Sequence of the second protein:
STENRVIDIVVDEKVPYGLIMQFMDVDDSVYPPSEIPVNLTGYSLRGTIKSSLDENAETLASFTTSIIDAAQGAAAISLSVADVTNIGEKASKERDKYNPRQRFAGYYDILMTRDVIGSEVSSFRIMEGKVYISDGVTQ

Sequence of the first protein:
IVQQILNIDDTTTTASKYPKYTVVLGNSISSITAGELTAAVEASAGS

Interface contacts:
Residue G19 in the second protein contacts residue D17 in the first protein (closest heavy-atom distance 2.9 Å).
Residue F24 in the second protein interacts with residue Q11 in the first protein (closest heavy-atom distance 3.8 Å).
Residue S2 in the second protein interacts with residue V31 in the first protein (closest heavy-atom distance 3.3 Å).
Residue L20 in the second protein is in contact with residue D17 in the first protein (closest heavy-atom distance 4.2 Å).
Residue M113 in the second protein contacts residue I36 in the first protein (closest heavy-atom distance 3.4 Å).
Residue D29 in the second protein interacts with residue I8 in the first protein (closest heavy-atom distance 3.4 Å).
Residue I8 in the second protein contacts residue T29 in the first protein (closest heavy-atom distance 4.0 Å).
Residue R115 in the second protein contacts residue I36 in the first protein (closest heavy-atom distance 2.3 Å).
Residue M128 in the second protein is in contact with residue N14 in the first protein (closest heavy-atom distance 3.7 Å).
Residue N5 in the second protein contacts residue V31 in the first protein (closest heavy-atom distance 3.3 Å).
Residue I21 in the second protein interacts with residue S23 in the first protein (closest heavy-atom distance 4.3 Å).
Residue I127 in the second protein is in contact with residue V30 in the first protein (closest heavy-atom distance 4.2 Å).
Residue R115 in the second protein interacts with residue I39 in the first protein (closest heavy-atom distance 3.6 Å).
Residue L20 in the second protein is in contact with residue D16 in the first protein (closest heavy-atom distance 3.8 Å).
Residue V27 in the second protein interacts with residue I8 in the first protein (closest heavy-atom distance 2.7 Å).
Residue D26 in the second protein contacts residue Q10 in the first protein (closest heavy-atom distance 4.3 Å).
Residue R115 in the second protein is in contact with residue T40 in the first protein (closest heavy-atom distance 4.1 Å).
Residue I8 in the second protein interacts with residue Y28 in the first protein (closest heavy-atom distance 3.8 Å).
Residue N5 in the second protein contacts residue T29 in the first protein (closest heavy-atom distance 4.1 Å).
Residue E4 in the second protein contacts residue V31 in the first protein (closest heavy-atom distance 3.2 Å).
Residue F24 in the second protein contacts residue I12 in the first protein (closest heavy-atom distance 3.3 Å).
Residue I21 in the second protein contacts residue N14 in the first protein (closest heavy-atom distance 3.3 Å).
Residue Y44 in the second protein is in contact with residue I36 in the first protein (closest heavy-atom distance 3.1 Å).
Residue I21 in the second protein interacts with residue L13 in the first protein (closest heavy-atom distance 4.0 Å).
Residue M22 in the second protein interacts with residue I12 in the first protein (closest heavy-atom distance 4.0 Å).
Residue R115 in the second protein contacts residue S37 in the first protein (closest heavy-atom distance 3.7 Å).
Residue N5 in the second protein contacts residue V30 in the first protein (closest heavy-atom distance 3.3 Å).
Residue Q23 in the second protein is in contact with residue I12 in the first protein (closest heavy-atom distance 3.4 Å).
Residue M22 in the second protein interacts with residue L13 in the first protein (closest heavy-atom distance 3.0 Å).
Residue I118 in the second protein contacts residue A46 in the first protein (closest heavy-atom distance 4.2 Å).
Residue L20 in the second protein interacts with residue I15 in the first protein (closest heavy-atom distance 3.0 Å).
Residue Q23 in the second protein contacts residue Q11 in the first protein (closest heavy-atom distance 3.7 Å).
Residue R115 in the second protein interacts with residue S38 in the first protein (closest heavy-atom distance 2.5 Å).
Residue I8 in the second protein interacts with residue N14 in the first protein (closest heavy-atom distance 3.9 Å).
Residue M25 in the second protein contacts residue Q11 in the first protein (closest heavy-atom distance 2.8 Å).
Residue E121 in the second protein is in contact with residue T45 in the first protein (closest heavy-atom distance 4.4 Å).
Residue E4 in the second protein contacts residue G33 in the first protein (closest heavy-atom distance 4.0 Å).
Residue R6 in the second protein is in contact with residue L32 in the first protein (closest heavy-atom distance 4.2 Å).
Residue M128 in the second protein contacts residue V30 in the first protein (closest heavy-atom distance 3.9 Å).
Residue M25 in the second protein interacts with residue L13 in the first protein (closest heavy-atom distance 4.1 Å).
Residue Y18 in the second protein contacts residue D16 in the first protein (closest heavy-atom distance 3.3 Å).
Residue D26 in the second protein contacts residue S35 in the first protein (closest heavy-atom distance 3.2 Å).
Residue D28 in the second protein is in contact with residue I8 in the first protein (closest heavy-atom distance 2.9 Å).
Residue V39 in the second protein interacts with residue I36 in the first protein (closest heavy-atom distance 4.2 Å).
Residue I127 in the second protein is in contact with residue L32 in the first protein (closest heavy-atom distance 4.4 Å).
Residue D26 in the second protein is in contact with residue I8 in the first protein (closest heavy-atom distance 2.9 Å).
Residue Q23 in the second protein interacts with residue L13 in the first protein (closest heavy-atom distance 2.8 Å).
Residue L20 in the second protein interacts with residue N14 in the first protein (closest heavy-atom distance 4.0 Å).
Residue M25 in the second protein interacts with residue Q10 in the first protein (closest heavy-atom distance 3.5 Å).
Residue E36 in the second protein interacts with residue Q11 in the first protein (closest heavy-atom distance 2.9 Å).
Residue F24 in the second protein contacts residue Q10 in the first protein (closest heavy-atom distance 3.9 Å).
Residue M22 in the second protein interacts with residue N14 in the first protein (closest heavy-atom distance 4.0 Å).
Residue F125 in the second protein contacts residue I36 in the first protein (closest heavy-atom distance 3.7 Å).
Residue V27 in the second protein contacts residue V9 in the first protein (closest heavy-atom distance 3.2 Å).
Residue I21 in the second protein is in contact with residue I15 in the first protein (closest heavy-atom distance 3.0 Å).
Residue R6 in the second protein interacts with residue V30 in the first protein (closest heavy-atom distance 4.4 Å).
Residue D26 in the second protein is in contact with residue V9 in the first protein (closest heavy-atom distance 3.3 Å).
Residue G19 in the second protein interacts with residue D16 in the first protein (closest heavy-atom distance 3.9 Å).
Residue I8 in the second protein is in contact with residue V30 in the first protein (closest heavy-atom distance 3.7 Å).
Residue T3 in the second protein interacts with residue V31 in the first protein (closest heavy-atom distance 3.2 Å).

The following describes two proteins that form a bound complex.